Sequence of chain B:
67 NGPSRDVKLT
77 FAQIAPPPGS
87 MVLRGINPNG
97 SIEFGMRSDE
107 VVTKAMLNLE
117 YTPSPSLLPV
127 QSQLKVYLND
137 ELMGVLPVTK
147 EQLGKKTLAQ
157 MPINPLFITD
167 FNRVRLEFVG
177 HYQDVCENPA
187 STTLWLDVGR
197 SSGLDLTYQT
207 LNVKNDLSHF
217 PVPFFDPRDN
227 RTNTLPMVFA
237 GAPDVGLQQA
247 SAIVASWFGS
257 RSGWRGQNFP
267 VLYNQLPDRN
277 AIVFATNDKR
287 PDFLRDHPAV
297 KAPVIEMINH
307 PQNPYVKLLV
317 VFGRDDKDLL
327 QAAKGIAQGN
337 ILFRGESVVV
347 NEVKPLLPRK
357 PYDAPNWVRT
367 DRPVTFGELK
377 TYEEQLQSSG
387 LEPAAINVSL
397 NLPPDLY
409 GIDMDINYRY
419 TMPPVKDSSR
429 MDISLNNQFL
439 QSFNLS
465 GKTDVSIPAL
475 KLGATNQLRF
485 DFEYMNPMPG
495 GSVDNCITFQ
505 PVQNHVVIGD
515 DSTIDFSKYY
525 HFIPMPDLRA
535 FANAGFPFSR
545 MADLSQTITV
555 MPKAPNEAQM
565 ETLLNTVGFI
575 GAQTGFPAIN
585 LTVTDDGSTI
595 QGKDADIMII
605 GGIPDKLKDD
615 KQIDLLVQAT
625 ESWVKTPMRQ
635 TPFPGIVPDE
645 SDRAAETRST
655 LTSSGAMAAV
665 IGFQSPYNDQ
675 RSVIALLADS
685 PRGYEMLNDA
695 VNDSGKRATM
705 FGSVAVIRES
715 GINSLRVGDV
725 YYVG

Contacts between the two chains:
Residue T502 in chain A interacts with residue N490 in chain B (closest heavy-atom distance 2.8 Å).
Residue Q504 in chain A interacts with residue E388 in chain B (closest heavy-atom distance 3.5 Å).
Residue R417 in chain A is in contact with residue L438 in chain B (closest heavy-atom distance 3.3 Å).
Residue T502 in chain A contacts residue M492 in chain B (closest heavy-atom distance 2.6 Å).
Residue V349 in chain A is in contact with residue S653 in chain B (closest heavy-atom distance 3.4 Å).
Residue R340 in chain A contacts residue T624 in chain B (closest heavy-atom distance 2.9 Å).
Residue L338 in chain A contacts residue S626 in chain B (closest heavy-atom distance 3.4 Å).
Residue V345 in chain A interacts with residue T656 in chain B (closest heavy-atom distance 2.8 Å).
Residue Q504 in chain A interacts with residue N490 in chain B (closest heavy-atom distance 3.4 Å).
Residue G335 in chain A contacts residue L655 in chain B (closest heavy-atom distance 3.4 Å).
Residue Q179 in chain A interacts with residue V497 in chain B (closest heavy-atom distance 3.4 Å).
Residue E379 in chain A interacts with residue F637 in chain B (closest heavy-atom distance 3.3 Å).
Residue L138 in chain A interacts with residue D193 in chain B (closest heavy-atom distance 3.2 Å).
Residue I337 in chain A is in contact with residue R712 in chain B (closest heavy-atom distance 3.3 Å).
Residue H177 in chain A interacts with residue T188 in chain B (closest heavy-atom distance 3.2 Å).
Residue K350 in chain A contacts residue R652 in chain B (closest heavy-atom distance 2.7 Å).
Residue N347 in chain A interacts with residue T654 in chain B (closest heavy-atom distance 2.9 Å).
Residue P422 in chain A is in contact with residue K424 in chain B (closest heavy-atom distance 3.4 Å).
Residue Q383 in chain A contacts residue Q436 in chain B (closest heavy-atom distance 3.5 Å).
Residue K350 in chain A interacts with residue T651 in chain B (closest heavy-atom distance 3.1 Å).
Residue N499 in chain A contacts residue G495 in chain B (closest heavy-atom distance 3.0 Å).
Residue R340 in chain A is in contact with residue S626 in chain B (closest heavy-atom distance 3.2 Å).
Residue R365 in chain A contacts residue D646 in chain B (closest heavy-atom distance 2.6 Å).
Residue E137 in chain A interacts with residue R196 in chain B (closest heavy-atom distance 3.4 Å).
Residue V181 in chain A interacts with residue G494 in chain B (closest heavy-atom distance 3.3 Å).
Residue L352 in chain A interacts with residue E650 in chain B (closest heavy-atom distance 2.9 Å).
Residue S343 in chain A interacts with residue S657 in chain B (closest heavy-atom distance 3.2 Å).
Residue D136 in chain A is in contact with residue S86 in chain B (closest heavy-atom distance 3.1 Å).
Residue R417 in chain A is in contact with residue F437 in chain B (closest heavy-atom distance 3.1 Å).
Residue T502 in chain A contacts residue P491 in chain B (closest heavy-atom distance 3.2 Å).
Residue R355 in chain A is in contact with residue M632 in chain B (closest heavy-atom distance 2.7 Å).
Residue R340 in chain A contacts residue S657 in chain B (closest heavy-atom distance 2.2 Å).
Residue Q334 in chain A contacts residue T651 in chain B (closest heavy-atom distance 3.2 Å).
Residue K131 in chain A is in contact with residue W191 in chain B (closest heavy-atom distance 3.4 Å).
Residue V345 in chain A is in contact with residue L655 in chain B (closest heavy-atom distance 3.3 Å).
Residue R355 in chain A interacts with residue E650 in chain B (closest heavy-atom distance 3.2 Å).
Residue L353 in chain A contacts residue E650 in chain B (closest heavy-atom distance 2.7 Å).
Residue S214 in chain A interacts with residue S714 in chain B (closest heavy-atom distance 3.0 Å).
Residue N347 in chain A contacts residue T656 in chain B (closest heavy-atom distance 2.2 Å).
Residue Q507 in chain A is in contact with residue R428 in chain B (closest heavy-atom distance 2.2 Å).
Residue R417 in chain A is in contact with residue Q436 in chain B (closest heavy-atom distance 3.2 Å).
Residue C500 in chain A contacts residue G494 in chain B (closest heavy-atom distance 2.6 Å).
Residue H509 in chain A is in contact with residue D430 in chain B (closest heavy-atom distance 2.9 Å).
Residue H177 in chain A contacts residue S187 in chain B (closest heavy-atom distance 3.1 Å).
Residue F580 in chain A contacts residue E650 in chain B (closest heavy-atom distance 3.3 Å).
Residue N135 in chain A is in contact with residue R196 in chain B (closest heavy-atom distance 2.4 Å).
Residue C500 in chain A interacts with residue G495 in chain B (closest heavy-atom distance 3.4 Å).
Residue V141 in chain A interacts with residue G150 in chain B (closest heavy-atom distance 3.3 Å).
Residue Q127 in chain A is in contact with residue Q179 in chain B (closest heavy-atom distance 3.5 Å).
Residue K376 in chain A interacts with residue F637 in chain B (closest heavy-atom distance 3.5 Å).
Residue Q504 in chain A is in contact with residue M489 in chain B (closest heavy-atom distance 3.2 Å).
Residue F339 in chain A interacts with residue R712 in chain B (closest heavy-atom distance 2.6 Å).
Residue G335 in chain A is in contact with residue S653 in chain B (closest heavy-atom distance 3.3 Å).
Residue C500 in chain A is in contact with residue P493 in chain B (closest heavy-atom distance 3.4 Å).
Residue H215 in chain A interacts with residue S714 in chain B (closest heavy-atom distance 2.4 Å).
Residue H509 in chain A contacts residue E487 in chain B (closest heavy-atom distance 3.2 Å).
Residue C182 in chain A interacts with residue G495 in chain B (closest heavy-atom distance 3.1 Å).
Residue E348 in chain A is in contact with residue T654 in chain B (closest heavy-atom distance 2.7 Å).
Residue W363 in chain A is in contact with residue R633 in chain B (closest heavy-atom distance 3.0 Å).
Residue G373 in chain A contacts residue F637 in chain B (closest heavy-atom distance 3.2 Å).

Sequence of chain A:
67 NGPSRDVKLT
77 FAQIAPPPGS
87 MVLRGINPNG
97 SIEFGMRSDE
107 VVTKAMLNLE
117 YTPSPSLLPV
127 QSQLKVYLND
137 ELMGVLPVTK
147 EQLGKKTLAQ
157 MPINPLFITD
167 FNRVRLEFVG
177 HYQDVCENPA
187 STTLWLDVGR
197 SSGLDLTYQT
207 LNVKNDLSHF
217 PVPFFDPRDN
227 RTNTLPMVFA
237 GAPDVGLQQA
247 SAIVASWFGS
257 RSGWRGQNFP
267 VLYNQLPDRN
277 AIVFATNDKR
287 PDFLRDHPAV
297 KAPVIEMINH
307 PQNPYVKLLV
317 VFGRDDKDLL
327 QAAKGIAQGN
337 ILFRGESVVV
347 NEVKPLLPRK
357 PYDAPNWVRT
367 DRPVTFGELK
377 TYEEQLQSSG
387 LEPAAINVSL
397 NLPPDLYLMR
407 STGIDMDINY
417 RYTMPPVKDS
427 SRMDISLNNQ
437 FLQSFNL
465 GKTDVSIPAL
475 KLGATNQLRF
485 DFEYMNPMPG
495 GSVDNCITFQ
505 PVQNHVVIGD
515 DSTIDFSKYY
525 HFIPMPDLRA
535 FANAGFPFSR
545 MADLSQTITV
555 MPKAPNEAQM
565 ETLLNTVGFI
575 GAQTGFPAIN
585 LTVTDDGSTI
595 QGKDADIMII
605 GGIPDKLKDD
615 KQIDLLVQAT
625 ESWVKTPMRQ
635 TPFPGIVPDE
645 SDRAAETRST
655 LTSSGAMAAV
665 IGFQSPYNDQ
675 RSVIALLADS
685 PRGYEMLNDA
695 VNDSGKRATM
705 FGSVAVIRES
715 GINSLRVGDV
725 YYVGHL

This data describes a binding interaction between two proteins.